Interface contacts:
Residue F42 in the first protein is in contact with residue V33 in the second protein (closest heavy-atom distance 3.9 Å).
Residue Y24 in the first protein is in contact with residue F11 in the second protein (closest heavy-atom distance 3.7 Å).
Residue F42 in the first protein is in contact with residue V29 in the second protein (closest heavy-atom distance 3.8 Å).
Residue A35 in the first protein is in contact with residue W26 in the second protein (closest heavy-atom distance 4.8 Å).
Residue Y24 in the first protein interacts with residue Q15 in the second protein (closest heavy-atom distance 4.7 Å).
Residue K43 in the first protein is in contact with residue V29 in the second protein (closest heavy-atom distance 4.9 Å).
Residue F42 in the first protein contacts residue V30 in the second protein (closest heavy-atom distance 4.9 Å).
Residue V31 in the first protein interacts with residue Q15 in the second protein (closest heavy-atom distance 4.2 Å).
Residue Y24 in the first protein interacts with residue A7 in the second protein (closest heavy-atom distance 4.9 Å).
Residue G38 in the first protein contacts residue W26 in the second protein (closest heavy-atom distance 4.0 Å).
Residue I39 in the first protein interacts with residue A25 in the second protein (closest heavy-atom distance 4.5 Å).
Residue I32 in the first protein is in contact with residue I22 in the second protein (closest heavy-atom distance 4.5 Å).
Residue I32 in the first protein interacts with residue A18 in the second protein (closest heavy-atom distance 4.1 Å).
Residue T46 in the first protein contacts residue I37 in the second protein (closest heavy-atom distance 3.4 Å).
Residue S47 in the first protein interacts with residue I37 in the second protein (closest heavy-atom distance 4.4 Å).
Residue S50 in the first protein contacts residue L41 in the second protein (closest heavy-atom distance 3.2 Å).
Residue T46 in the first protein is in contact with residue V33 in the second protein (closest heavy-atom distance 3.7 Å).
Residue V31 in the first protein contacts residue I22 in the second protein (closest heavy-atom distance 4.2 Å).
Residue A25 in the first protein interacts with residue F11 in the second protein (closest heavy-atom distance 4.2 Å).
Residue M28 in the first protein contacts residue F11 in the second protein (closest heavy-atom distance 3.7 Å).
Residue S50 in the first protein is in contact with residue K40 in the second protein (closest heavy-atom distance 3.8 Å).
Residue M21 in the first protein is in contact with residue A7 in the second protein (closest heavy-atom distance 4.8 Å).
Residue A35 in the first protein interacts with residue I22 in the second protein (closest heavy-atom distance 3.6 Å).
Residue M21 in the first protein is in contact with residue F11 in the second protein (closest heavy-atom distance 4.5 Å).
Residue I39 in the first protein contacts residue V29 in the second protein (closest heavy-atom distance 4.1 Å).
Residue S47 in the first protein interacts with residue K40 in the second protein (closest heavy-atom distance 3.3 Å).
Residue A27 in the first protein interacts with residue Q15 in the second protein (closest heavy-atom distance 3.8 Å).
Residue M28 in the first protein is in contact with residue L14 in the second protein (closest heavy-atom distance 3.8 Å).
Residue I39 in the first protein interacts with residue W26 in the second protein (closest heavy-atom distance 3.8 Å).
Residue Y24 in the first protein interacts with residue K8 in the second protein (closest heavy-atom distance 3.5 Å).
Residue S50 in the first protein is in contact with residue I37 in the second protein (closest heavy-atom distance 4.1 Å).
Residue S50 in the first protein interacts with residue K44 in the second protein (closest heavy-atom distance 4.1 Å).
Residue K43 in the first protein interacts with residue V33 in the second protein (closest heavy-atom distance 4.4 Å).
Residue V31 in the first protein interacts with residue T19 in the second protein (closest heavy-atom distance 4.9 Å).
Residue M28 in the first protein contacts residue Q15 in the second protein (closest heavy-atom distance 4.0 Å).
Residue F42 in the first protein interacts with residue W26 in the second protein (closest heavy-atom distance 4.1 Å).

Sequence of the second protein:
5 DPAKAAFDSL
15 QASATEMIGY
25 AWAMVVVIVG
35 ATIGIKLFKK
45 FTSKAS

Sequence of the first protein:
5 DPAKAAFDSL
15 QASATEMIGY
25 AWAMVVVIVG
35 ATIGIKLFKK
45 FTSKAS

This data describes a binding interaction between two proteins.